These two protein chains interact to form a complex.

Sequence of protein 1:
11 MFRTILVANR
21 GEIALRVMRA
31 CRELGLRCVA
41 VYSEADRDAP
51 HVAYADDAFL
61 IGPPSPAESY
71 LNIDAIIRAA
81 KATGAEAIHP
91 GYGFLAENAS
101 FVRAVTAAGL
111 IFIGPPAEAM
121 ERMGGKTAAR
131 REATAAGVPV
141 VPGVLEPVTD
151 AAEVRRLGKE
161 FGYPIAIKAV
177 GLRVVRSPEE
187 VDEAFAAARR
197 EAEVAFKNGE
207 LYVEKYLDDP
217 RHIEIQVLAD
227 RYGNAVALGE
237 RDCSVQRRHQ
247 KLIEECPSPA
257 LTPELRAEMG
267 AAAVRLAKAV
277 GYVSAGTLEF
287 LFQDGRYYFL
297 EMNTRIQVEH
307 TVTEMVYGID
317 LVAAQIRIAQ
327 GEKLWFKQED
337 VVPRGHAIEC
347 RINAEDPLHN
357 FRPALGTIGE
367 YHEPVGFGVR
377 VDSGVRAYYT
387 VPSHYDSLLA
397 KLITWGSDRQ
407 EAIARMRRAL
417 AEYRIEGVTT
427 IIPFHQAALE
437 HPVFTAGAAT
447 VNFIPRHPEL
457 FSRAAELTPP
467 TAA

Sequence of protein 2:
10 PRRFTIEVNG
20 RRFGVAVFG

Interface contacts:
Residue A58 in protein 1 contacts residue R20 in protein 2 (closest heavy-atom distance 3.5 Å).
Residue Y42 in protein 1 is in contact with residue E16 in protein 2 (closest heavy-atom distance 2.5 Å).
Residue L60 in protein 1 is in contact with residue G19 in protein 2 (closest heavy-atom distance 3.0 Å).
Residue Y42 in protein 1 is in contact with residue R21 in protein 2 (closest heavy-atom distance 3.3 Å).
Residue T83 in protein 1 is in contact with residue R20 in protein 2 (closest heavy-atom distance 4.0 Å).
Residue A58 in protein 1 interacts with residue G19 in protein 2 (closest heavy-atom distance 4.2 Å).
Residue F59 in protein 1 is in contact with residue R21 in protein 2 (closest heavy-atom distance 4.6 Å).
Residue V52 in protein 1 is in contact with residue R21 in protein 2 (closest heavy-atom distance 3.7 Å).
Residue A82 in protein 1 contacts residue R20 in protein 2 (closest heavy-atom distance 3.5 Å).
Residue D57 in protein 1 is in contact with residue R21 in protein 2 (closest heavy-atom distance 4.7 Å).
Residue A53 in protein 1 interacts with residue R21 in protein 2 (closest heavy-atom distance 4.1 Å).
Residue Y42 in protein 1 contacts residue G19 in protein 2 (closest heavy-atom distance 4.2 Å).
Residue A58 in protein 1 contacts residue R21 in protein 2 (closest heavy-atom distance 3.0 Å).
Residue F59 in protein 1 contacts residue R20 in protein 2 (closest heavy-atom distance 3.8 Å).
Residue F59 in protein 1 contacts residue G19 in protein 2 (closest heavy-atom distance 3.5 Å).
Residue R47 in protein 1 interacts with residue R21 in protein 2 (closest heavy-atom distance 4.0 Å).
Residue R47 in protein 1 is in contact with residue E16 in protein 2 (closest heavy-atom distance 2.8 Å).
Residue D57 in protein 1 is in contact with residue F22 in protein 2 (closest heavy-atom distance 3.8 Å).
Residue D57 in protein 1 contacts residue R20 in protein 2 (closest heavy-atom distance 3.1 Å).
Residue F59 in protein 1 interacts with residue N18 in protein 2 (closest heavy-atom distance 3.5 Å).
Residue L60 in protein 1 contacts residue E16 in protein 2 (closest heavy-atom distance 3.7 Å).